Interface contacts:
Residue Q149 in the first protein contacts residue L29 in the second protein (closest heavy-atom distance 3.3 Å).
Residue D131 in the first protein interacts with residue Q52 in the second protein (closest heavy-atom distance 3.0 Å).
Residue D131 in the first protein is in contact with residue K49 in the second protein (closest heavy-atom distance 3.1 Å).
Residue E127 in the first protein contacts residue W48 in the second protein (closest heavy-atom distance 3.5 Å).
Residue F70 in the first protein interacts with residue L109 in the second protein (closest heavy-atom distance 3.6 Å).
Residue R26 in the first protein is in contact with residue M153 in the second protein (closest heavy-atom distance 3.4 Å).
Residue W48 in the first protein interacts with residue D131 in the second protein (closest heavy-atom distance 2.7 Å).
Residue R102 in the first protein is in contact with residue E84 in the second protein (closest heavy-atom distance 3.5 Å).
Residue S106 in the first protein is in contact with residue M77 in the second protein (closest heavy-atom distance 3.5 Å).
Residue H130 in the first protein interacts with residue W48 in the second protein (closest heavy-atom distance 3.5 Å).
Residue Q149 in the first protein is in contact with residue T33 in the second protein (closest heavy-atom distance 2.7 Å).
Residue Q95 in the first protein interacts with residue R92 in the second protein (closest heavy-atom distance 2.5 Å).
Residue I44 in the first protein contacts residue Q138 in the second protein (closest heavy-atom distance 3.6 Å).
Residue F70 in the first protein interacts with residue K113 in the second protein (closest heavy-atom distance 3.6 Å).
Residue F91 in the first protein contacts residue F91 in the second protein (closest heavy-atom distance 3.4 Å).
Residue R26 in the first protein interacts with residue Q157 in the second protein (closest heavy-atom distance 3.5 Å).
Residue M153 in the first protein contacts residue L29 in the second protein (closest heavy-atom distance 3.3 Å).
Residue E81 in the first protein interacts with residue R102 in the second protein (closest heavy-atom distance 3.2 Å).
Residue Q99 in the first protein contacts residue L88 in the second protein (closest heavy-atom distance 3.5 Å).
Residue Q157 in the first protein interacts with residue R26 in the second protein (closest heavy-atom distance 3.2 Å).
Residue E84 in the first protein contacts residue Q95 in the second protein (closest heavy-atom distance 2.8 Å).
Residue Y116 in the first protein interacts with residue Y62 in the second protein (closest heavy-atom distance 3.6 Å).
Residue E127 in the first protein contacts residue Q52 in the second protein (closest heavy-atom distance 3.0 Å).
Residue E30 in the first protein interacts with residue Q149 in the second protein (closest heavy-atom distance 3.5 Å).
Residue W73 in the first protein is in contact with residue Q105 in the second protein (closest heavy-atom distance 2.8 Å).
Residue L29 in the first protein interacts with residue Q149 in the second protein (closest heavy-atom distance 3.3 Å).
Residue N41 in the first protein interacts with residue Q138 in the second protein (closest heavy-atom distance 3.0 Å).
Residue L29 in the first protein contacts residue M153 in the second protein (closest heavy-atom distance 3.3 Å).
Residue Q138 in the first protein contacts residue N41 in the second protein (closest heavy-atom distance 3.0 Å).
Residue M77 in the first protein interacts with residue Q105 in the second protein (closest heavy-atom distance 3.3 Å).
Residue I87 in the first protein is in contact with residue Q95 in the second protein (closest heavy-atom distance 3.4 Å).
Residue F66 in the first protein is in contact with residue Y116 in the second protein (closest heavy-atom distance 3.5 Å).
Residue N59 in the first protein is in contact with residue M123 in the second protein (closest heavy-atom distance 3.6 Å).
Residue Y116 in the first protein is in contact with residue S63 in the second protein (closest heavy-atom distance 2.9 Å).
Residue E127 in the first protein interacts with residue R55 in the second protein (closest heavy-atom distance 2.7 Å).
Residue N41 in the first protein contacts residue K142 in the second protein (closest heavy-atom distance 3.2 Å).
Residue Y62 in the first protein interacts with residue Y116 in the second protein (closest heavy-atom distance 3.4 Å).
Residue I120 in the first protein is in contact with residue S63 in the second protein (closest heavy-atom distance 3.5 Å).
Residue S63 in the first protein contacts residue Y116 in the second protein (closest heavy-atom distance 3.1 Å).
Residue L22 in the first protein contacts residue Q157 in the second protein (closest heavy-atom distance 3.4 Å).
Residue E84 in the first protein interacts with residue R102 in the second protein (closest heavy-atom distance 3.6 Å).
Residue F70 in the first protein interacts with residue I112 in the second protein (closest heavy-atom distance 3.7 Å).
Residue Q52 in the first protein is in contact with residue E127 in the second protein (closest heavy-atom distance 3.1 Å).
Residue L98 in the first protein is in contact with residue E84 in the second protein (closest heavy-atom distance 3.3 Å).
Residue D131 in the first protein interacts with residue W48 in the second protein (closest heavy-atom distance 2.7 Å).
Residue W48 in the first protein interacts with residue E127 in the second protein (closest heavy-atom distance 3.4 Å).
Residue Q52 in the first protein interacts with residue D131 in the second protein (closest heavy-atom distance 3.0 Å).
Residue E84 in the first protein is in contact with residue L98 in the second protein (closest heavy-atom distance 3.4 Å).
Residue E84 in the first protein contacts residue Q99 in the second protein (closest heavy-atom distance 3.2 Å).
Residue Y116 in the first protein is in contact with residue F66 in the second protein (closest heavy-atom distance 3.5 Å).
Residue R102 in the first protein interacts with residue E81 in the second protein (closest heavy-atom distance 3.6 Å).
Residue T33 in the first protein is in contact with residue Q149 in the second protein (closest heavy-atom distance 2.9 Å).
Residue Q157 in the first protein contacts residue L22 in the second protein (closest heavy-atom distance 3.6 Å).
Residue W73 in the first protein interacts with residue L109 in the second protein (closest heavy-atom distance 3.3 Å).
Residue W48 in the first protein is in contact with residue L134 in the second protein (closest heavy-atom distance 3.5 Å).
Residue L134 in the first protein contacts residue W48 in the second protein (closest heavy-atom distance 3.6 Å).
Residue K142 in the first protein contacts residue N41 in the second protein (closest heavy-atom distance 3.2 Å).
Residue R55 in the first protein contacts residue E127 in the second protein (closest heavy-atom distance 2.7 Å).
Residue M123 in the first protein is in contact with residue N59 in the second protein (closest heavy-atom distance 3.5 Å).
Residue W48 in the first protein is in contact with residue H130 in the second protein (closest heavy-atom distance 3.6 Å).

Sequence of the first protein:
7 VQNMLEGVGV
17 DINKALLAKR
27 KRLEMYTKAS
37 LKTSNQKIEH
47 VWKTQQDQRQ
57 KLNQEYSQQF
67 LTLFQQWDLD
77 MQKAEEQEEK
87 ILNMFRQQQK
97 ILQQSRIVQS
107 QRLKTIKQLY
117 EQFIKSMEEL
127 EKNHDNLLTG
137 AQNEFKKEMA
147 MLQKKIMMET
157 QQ

This data describes a binding interaction between two proteins.

Sequence of the second protein:
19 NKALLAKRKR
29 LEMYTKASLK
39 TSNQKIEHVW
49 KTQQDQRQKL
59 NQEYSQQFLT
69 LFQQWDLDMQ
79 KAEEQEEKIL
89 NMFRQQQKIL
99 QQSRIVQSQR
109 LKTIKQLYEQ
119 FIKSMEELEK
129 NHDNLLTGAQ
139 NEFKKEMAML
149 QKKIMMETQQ